Sequence of chain B:
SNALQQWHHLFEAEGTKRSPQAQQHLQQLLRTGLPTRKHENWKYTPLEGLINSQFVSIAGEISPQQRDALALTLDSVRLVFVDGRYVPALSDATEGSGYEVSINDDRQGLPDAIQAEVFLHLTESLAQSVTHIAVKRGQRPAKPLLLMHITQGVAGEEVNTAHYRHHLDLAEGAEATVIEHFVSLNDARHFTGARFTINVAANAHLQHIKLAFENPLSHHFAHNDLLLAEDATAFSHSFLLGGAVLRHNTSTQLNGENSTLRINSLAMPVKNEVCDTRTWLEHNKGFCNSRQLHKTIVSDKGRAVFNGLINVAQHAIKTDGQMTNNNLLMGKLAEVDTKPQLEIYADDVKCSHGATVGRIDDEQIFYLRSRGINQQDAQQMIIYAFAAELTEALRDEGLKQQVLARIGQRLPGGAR

These two protein chains interact to form a complex.

Contacts between the two chains:
Residue R378 in chain B is in contact with residue L181 in chain A (closest heavy-atom distance 3.9 Å).
Residue R378 in chain B contacts residue V125 in chain A (closest heavy-atom distance 3.7 Å).
Residue F373 in chain B is in contact with residue F103 in chain A (closest heavy-atom distance 3.8 Å).
Residue F373 in chain B is in contact with residue A67 in chain A (closest heavy-atom distance 3.9 Å).
Residue F373 in chain B contacts residue P91 in chain A (closest heavy-atom distance 3.7 Å).
Residue I380 in chain B contacts residue T120 in chain A (closest heavy-atom distance 3.8 Å).
Residue M388 in chain B interacts with residue F117 in chain A (closest heavy-atom distance 4.6 Å).
Residue M388 in chain B is in contact with residue V112 in chain A (closest heavy-atom distance 4.0 Å).
Residue R378 in chain B contacts residue F103 in chain A (closest heavy-atom distance 3.5 Å).
Residue R378 in chain B interacts with residue M101 in chain A (closest heavy-atom distance 2.9 Å).
Residue Q371 in chain B is in contact with residue P110 in chain A (closest heavy-atom distance 3.9 Å).
Residue E370 in chain B is in contact with residue F103 in chain A (closest heavy-atom distance 3.5 Å).
Residue G379 in chain B interacts with residue V125 in chain A (closest heavy-atom distance 3.9 Å).
Residue Y374 in chain B contacts residue D174 in chain A (closest heavy-atom distance 2.6 Å).
Residue M388 in chain B interacts with residue T120 in chain A (closest heavy-atom distance 4.1 Å).
Residue Y374 in chain B contacts residue V107 in chain A (closest heavy-atom distance 3.7 Å).
Residue R378 in chain B contacts residue A95 in chain A (closest heavy-atom distance 3.8 Å).
Residue L375 in chain B interacts with residue I109 in chain A (closest heavy-atom distance 4.1 Å).
Residue I380 in chain B contacts residue F117 in chain A (closest heavy-atom distance 4.3 Å).
Residue I380 in chain B interacts with residue E92 in chain A (closest heavy-atom distance 3.6 Å).
Residue R376 in chain B is in contact with residue E92 in chain A (closest heavy-atom distance 2.9 Å).
Residue Y374 in chain B is in contact with residue F117 in chain A (closest heavy-atom distance 4.0 Å).
Residue S377 in chain B contacts residue P91 in chain A (closest heavy-atom distance 4.5 Å).
Residue R376 in chain B is in contact with residue S90 in chain A (closest heavy-atom distance 3.9 Å).
Residue Q371 in chain B interacts with residue V107 in chain A (closest heavy-atom distance 3.8 Å).
Residue Q371 in chain B interacts with residue I109 in chain A (closest heavy-atom distance 3.7 Å).
Residue E370 in chain B interacts with residue V107 in chain A (closest heavy-atom distance 3.4 Å).
Residue R378 in chain B is in contact with residue F117 in chain A (closest heavy-atom distance 3.4 Å).
Residue R376 in chain B is in contact with residue A95 in chain A (closest heavy-atom distance 4.3 Å).
Residue R378 in chain B is in contact with residue A121 in chain A (closest heavy-atom distance 3.8 Å).
Residue A392 in chain B interacts with residue G111 in chain A (closest heavy-atom distance 4.3 Å).
Residue M388 in chain B contacts residue F116 in chain A (closest heavy-atom distance 3.6 Å).
Residue R378 in chain B interacts with residue D174 in chain A (closest heavy-atom distance 3.1 Å).
Residue G379 in chain B contacts residue E92 in chain A (closest heavy-atom distance 3.6 Å).
Residue F373 in chain B contacts residue R69 in chain A (closest heavy-atom distance 3.2 Å).
Residue R378 in chain B interacts with residue A102 in chain A (closest heavy-atom distance 4.4 Å).
Residue Y374 in chain B interacts with residue N162 in chain A (closest heavy-atom distance 3.7 Å).
Residue Y374 in chain B is in contact with residue F103 in chain A (closest heavy-atom distance 3.8 Å).
Residue R376 in chain B contacts residue P91 in chain A (closest heavy-atom distance 3.5 Å).
Residue E370 in chain B contacts residue R69 in chain A (closest heavy-atom distance 3.1 Å).
Residue N381 in chain B is in contact with residue E92 in chain A (closest heavy-atom distance 3.3 Å).
Residue Y374 in chain B contacts residue I109 in chain A (closest heavy-atom distance 3.9 Å).
Residue G379 in chain B contacts residue A95 in chain A (closest heavy-atom distance 3.5 Å).
Residue Y374 in chain B is in contact with residue P106 in chain A (closest heavy-atom distance 4.2 Å).
Residue A392 in chain B interacts with residue V112 in chain A (closest heavy-atom distance 4.4 Å).
Residue I380 in chain B is in contact with residue A121 in chain A (closest heavy-atom distance 3.4 Å).
Residue G379 in chain B is in contact with residue A124 in chain A (closest heavy-atom distance 3.4 Å).
Residue R378 in chain B interacts with residue Q177 in chain A (closest heavy-atom distance 2.7 Å).
Residue I380 in chain B interacts with residue A124 in chain A (closest heavy-atom distance 4.4 Å).
Residue S377 in chain B is in contact with residue I99 in chain A (closest heavy-atom distance 4.4 Å).
Residue Y374 in chain B interacts with residue V161 in chain A (closest heavy-atom distance 4.2 Å).
Residue Q371 in chain B is in contact with residue E108 in chain A (closest heavy-atom distance 3.4 Å).
Residue R378 in chain B interacts with residue F100 in chain A (closest heavy-atom distance 3.4 Å).
Residue S377 in chain B is in contact with residue A95 in chain A (closest heavy-atom distance 3.5 Å).
Residue S377 in chain B is in contact with residue F103 in chain A (closest heavy-atom distance 3.6 Å).
Residue Y374 in chain B contacts residue Q177 in chain A (closest heavy-atom distance 3.0 Å).
Residue L375 in chain B contacts residue F117 in chain A (closest heavy-atom distance 3.6 Å).
Residue F373 in chain B contacts residue G68 in chain A (closest heavy-atom distance 3.9 Å).
Residue A392 in chain B contacts residue P110 in chain A (closest heavy-atom distance 3.8 Å).
Residue Q382 in chain B interacts with residue E92 in chain A (closest heavy-atom distance 2.9 Å).

Sequence of chain A:
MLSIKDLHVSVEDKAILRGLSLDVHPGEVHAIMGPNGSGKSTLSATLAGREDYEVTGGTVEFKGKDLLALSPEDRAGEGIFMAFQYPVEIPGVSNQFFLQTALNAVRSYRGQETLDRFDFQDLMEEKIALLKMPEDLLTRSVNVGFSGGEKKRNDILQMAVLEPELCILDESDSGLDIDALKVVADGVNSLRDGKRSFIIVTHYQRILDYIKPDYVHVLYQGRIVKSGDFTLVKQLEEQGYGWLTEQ